Sequence of protein 2:
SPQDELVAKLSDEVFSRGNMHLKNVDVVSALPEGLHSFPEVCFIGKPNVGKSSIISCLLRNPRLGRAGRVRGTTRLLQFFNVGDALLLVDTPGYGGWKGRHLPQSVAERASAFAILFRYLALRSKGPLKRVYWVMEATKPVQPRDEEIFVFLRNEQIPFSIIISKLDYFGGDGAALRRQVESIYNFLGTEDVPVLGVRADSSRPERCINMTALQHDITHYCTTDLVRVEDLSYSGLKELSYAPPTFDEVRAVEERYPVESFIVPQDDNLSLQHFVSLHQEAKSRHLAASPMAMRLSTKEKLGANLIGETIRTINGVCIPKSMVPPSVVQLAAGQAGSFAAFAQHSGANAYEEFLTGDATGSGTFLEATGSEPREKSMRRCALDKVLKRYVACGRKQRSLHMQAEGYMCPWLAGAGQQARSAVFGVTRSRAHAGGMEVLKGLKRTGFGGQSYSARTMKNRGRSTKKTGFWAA

Sequence of protein 1:
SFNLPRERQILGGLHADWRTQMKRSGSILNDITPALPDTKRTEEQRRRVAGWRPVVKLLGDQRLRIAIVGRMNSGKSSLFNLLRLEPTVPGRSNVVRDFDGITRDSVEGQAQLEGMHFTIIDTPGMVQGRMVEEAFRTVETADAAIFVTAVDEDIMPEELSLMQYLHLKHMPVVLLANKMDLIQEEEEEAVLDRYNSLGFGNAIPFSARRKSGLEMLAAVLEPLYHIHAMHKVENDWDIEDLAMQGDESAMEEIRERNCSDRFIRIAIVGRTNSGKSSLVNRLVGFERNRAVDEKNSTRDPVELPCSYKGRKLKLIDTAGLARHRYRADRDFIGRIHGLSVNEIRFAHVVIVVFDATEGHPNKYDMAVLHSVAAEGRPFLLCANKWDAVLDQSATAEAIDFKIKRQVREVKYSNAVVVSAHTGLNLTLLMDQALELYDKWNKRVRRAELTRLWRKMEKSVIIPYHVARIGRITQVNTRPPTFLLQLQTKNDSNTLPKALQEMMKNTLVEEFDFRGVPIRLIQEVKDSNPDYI

Residue-level contacts at the interface:
Residue K407 in protein 1 is in contact with residue G631 in protein 2 (closest heavy-atom distance 4.0 Å).
Residue V504 in protein 1 is in contact with residue M591 in protein 2 (closest heavy-atom distance 3.6 Å).
Residue V461 in protein 1 is in contact with residue V606 in protein 2 (closest heavy-atom distance 3.8 Å).
Residue A459 in protein 1 contacts residue A605 in protein 2 (closest heavy-atom distance 2.5 Å).
Residue K448 in protein 1 is in contact with residue Q601 in protein 2 (closest heavy-atom distance 2.9 Å).
Residue D444 in protein 1 contacts residue A605 in protein 2 (closest heavy-atom distance 3.3 Å).
Residue A442 in protein 1 contacts residue L622 in protein 2 (closest heavy-atom distance 4.1 Å).
Residue R449 in protein 1 interacts with residue G631 in protein 2 (closest heavy-atom distance 3.5 Å).
Residue N549 in protein 1 interacts with residue L595 in protein 2 (closest heavy-atom distance 4.0 Å).
Residue V461 in protein 1 interacts with residue V609 in protein 2 (closest heavy-atom distance 3.7 Å).
Residue N458 in protein 1 interacts with residue R603 in protein 2 (closest heavy-atom distance 3.4 Å).
Residue M546 in protein 1 is in contact with residue L595 in protein 2 (closest heavy-atom distance 3.6 Å).
Residue Q476 in protein 1 contacts residue F607 in protein 2 (closest heavy-atom distance 3.3 Å).
Residue I505 in protein 1 interacts with residue M591 in protein 2 (closest heavy-atom distance 3.0 Å).
Residue K455 in protein 1 is in contact with residue A596 in protein 2 (closest heavy-atom distance 3.7 Å).
Residue S457 in protein 1 contacts residue R603 in protein 2 (closest heavy-atom distance 3.3 Å).
Residue E545 in protein 1 is in contact with residue E588 in protein 2 (closest heavy-atom distance 3.1 Å).
Residue R449 in protein 1 interacts with residue Q633 in protein 2 (closest heavy-atom distance 3.8 Å).
Residue I447 in protein 1 contacts residue R603 in protein 2 (closest heavy-atom distance 3.9 Å).
Residue R449 in protein 1 interacts with residue F630 in protein 2 (closest heavy-atom distance 3.5 Å).
Residue E553 in protein 1 contacts residue A596 in protein 2 (closest heavy-atom distance 2.7 Å).
Residue A459 in protein 1 interacts with residue V606 in protein 2 (closest heavy-atom distance 3.2 Å).
Residue P507 in protein 1 contacts residue M591 in protein 2 (closest heavy-atom distance 3.9 Å).
Residue K446 in protein 1 is in contact with residue F630 in protein 2 (closest heavy-atom distance 3.5 Å).
Residue I505 in protein 1 interacts with residue Y590 in protein 2 (closest heavy-atom distance 3.8 Å).
Residue A440 in protein 1 interacts with residue S612 in protein 2 (closest heavy-atom distance 3.9 Å).
Residue N458 in protein 1 contacts residue A605 in protein 2 (closest heavy-atom distance 3.3 Å).
Residue A438 in protein 1 interacts with residue V621 in protein 2 (closest heavy-atom distance 3.6 Å).
Residue S437 in protein 1 interacts with residue R611 in protein 2 (closest heavy-atom distance 3.2 Å).
Residue S457 in protein 1 is in contact with residue A605 in protein 2 (closest heavy-atom distance 3.9 Å).
Residue F445 in protein 1 is in contact with residue F630 in protein 2 (closest heavy-atom distance 3.5 Å).
Residue N549 in protein 1 contacts residue E588 in protein 2 (closest heavy-atom distance 2.4 Å).
Residue K407 in protein 1 is in contact with residue G632 in protein 2 (closest heavy-atom distance 3.6 Å).
Residue M546 in protein 1 contacts residue E588 in protein 2 (closest heavy-atom distance 3.5 Å).
Residue E553 in protein 1 contacts residue L595 in protein 2 (closest heavy-atom distance 3.3 Å).
Residue K448 in protein 1 is in contact with residue R603 in protein 2 (closest heavy-atom distance 3.0 Å).
Residue V461 in protein 1 contacts residue G608 in protein 2 (closest heavy-atom distance 3.3 Å).
Residue V460 in protein 1 is in contact with residue F607 in protein 2 (closest heavy-atom distance 3.5 Å).
Residue Y456 in protein 1 contacts residue R603 in protein 2 (closest heavy-atom distance 3.4 Å).
Residue M546 in protein 1 interacts with residue C592 in protein 2 (closest heavy-atom distance 3.7 Å).
Residue S503 in protein 1 interacts with residue W594 in protein 2 (closest heavy-atom distance 3.8 Å).
Residue Y456 in protein 1 is in contact with residue A596 in protein 2 (closest heavy-atom distance 3.3 Å).
Residue H404 in protein 1 contacts residue T628 in protein 2 (closest heavy-atom distance 3.3 Å).
Residue A459 in protein 1 is in contact with residue F607 in protein 2 (closest heavy-atom distance 2.5 Å).
Residue M546 in protein 1 is in contact with residue M591 in protein 2 (closest heavy-atom distance 3.6 Å).
Residue W430 in protein 1 interacts with residue V609 in protein 2 (closest heavy-atom distance 3.6 Å).
Residue E441 in protein 1 interacts with residue S612 in protein 2 (closest heavy-atom distance 3.5 Å).
Residue A542 in protein 1 is in contact with residue A587 in protein 2 (closest heavy-atom distance 4.0 Å).
Residue E441 in protein 1 interacts with residue E620 in protein 2 (closest heavy-atom distance 2.9 Å).
Residue K455 in protein 1 interacts with residue R603 in protein 2 (closest heavy-atom distance 2.4 Å).
Residue I447 in protein 1 contacts residue A605 in protein 2 (closest heavy-atom distance 3.9 Å).
Residue K455 in protein 1 contacts residue G597 in protein 2 (closest heavy-atom distance 3.8 Å).
Residue N469 in protein 1 contacts residue G608 in protein 2 (closest heavy-atom distance 4.0 Å).
Residue A542 in protein 1 interacts with residue E588 in protein 2 (closest heavy-atom distance 3.5 Å).
Residue L543 in protein 1 interacts with residue M591 in protein 2 (closest heavy-atom distance 3.7 Å).
Residue E553 in protein 1 is in contact with residue W594 in protein 2 (closest heavy-atom distance 3.7 Å).
Residue N458 in protein 1 is in contact with residue F607 in protein 2 (closest heavy-atom distance 3.1 Å).
Residue V461 in protein 1 is in contact with residue F607 in protein 2 (closest heavy-atom distance 3.1 Å).
Residue E441 in protein 1 is in contact with residue H615 in protein 2 (closest heavy-atom distance 3.2 Å).
Residue A440 in protein 1 interacts with residue V606 in protein 2 (closest heavy-atom distance 3.5 Å).

This data describes a binding interaction between two proteins.